Sequence of the first protein:
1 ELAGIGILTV

Interface contacts:
Residue W148 in the second protein is in contact with residue V10 in the first protein (closest heavy-atom distance 3.9 Å).
Residue H71 in the second protein contacts residue L2 in the first protein (closest heavy-atom distance 4.5 Å).
Residue Y160 in the second protein is in contact with residue A3 in the first protein (closest heavy-atom distance 3.5 Å).
Residue T74 in the second protein contacts residue L8 in the first protein (closest heavy-atom distance 4.1 Å).
Residue Y100 in the second protein contacts residue I7 in the first protein (closest heavy-atom distance 4.1 Å).
Residue T74 in the second protein is in contact with residue I7 in the first protein (closest heavy-atom distance 3.8 Å).
Residue V153 in the second protein contacts residue G6 in the first protein (closest heavy-atom distance 3.4 Å).
Residue Y8 in the second protein interacts with residue E1 in the first protein (closest heavy-atom distance 3.2 Å).
Residue W148 in the second protein interacts with residue T9 in the first protein (closest heavy-atom distance 3.1 Å).
Residue W148 in the second protein is in contact with residue L8 in the first protein (closest heavy-atom distance 3.2 Å).
Residue T81 in the second protein contacts residue V10 in the first protein (closest heavy-atom distance 3.7 Å).
Residue Y60 in the second protein is in contact with residue E1 in the first protein (closest heavy-atom distance 4.0 Å).
Residue L157 in the second protein is in contact with residue G6 in the first protein (closest heavy-atom distance 3.4 Å).
Residue Y117 in the second protein interacts with residue V10 in the first protein (closest heavy-atom distance 3.7 Å).
Residue Q156 in the second protein is in contact with residue G6 in the first protein (closest heavy-atom distance 2.9 Å).
Residue H71 in the second protein interacts with residue A3 in the first protein (closest heavy-atom distance 3.4 Å).
Residue L157 in the second protein interacts with residue I5 in the first protein (closest heavy-atom distance 3.9 Å).
Residue M6 in the second protein contacts residue E1 in the first protein (closest heavy-atom distance 3.6 Å).
Residue Y160 in the second protein contacts residue L2 in the first protein (closest heavy-atom distance 3.8 Å).
Residue Y100 in the second protein is in contact with residue A3 in the first protein (closest heavy-atom distance 3.3 Å).
Residue T74 in the second protein contacts residue T9 in the first protein (closest heavy-atom distance 4.0 Å).
Residue R98 in the second protein contacts residue L8 in the first protein (closest heavy-atom distance 4.5 Å).
Residue E64 in the second protein is in contact with residue L2 in the first protein (closest heavy-atom distance 3.0 Å).
Residue K67 in the second protein interacts with residue E1 in the first protein (closest heavy-atom distance 3.3 Å).
Residue W168 in the second protein contacts residue E1 in the first protein (closest heavy-atom distance 2.9 Å).
Residue V77 in the second protein contacts residue T9 in the first protein (closest heavy-atom distance 4.1 Å).
Residue K67 in the second protein interacts with residue L2 in the first protein (closest heavy-atom distance 3.0 Å).
Residue V153 in the second protein contacts residue L8 in the first protein (closest heavy-atom distance 3.8 Å).
Residue Y8 in the second protein contacts residue L2 in the first protein (closest heavy-atom distance 3.6 Å).
Residue K147 in the second protein contacts residue L8 in the first protein (closest heavy-atom distance 4.1 Å).
Residue D78 in the second protein contacts residue V10 in the first protein (closest heavy-atom distance 3.0 Å).
Residue K147 in the second protein interacts with residue T9 in the first protein (closest heavy-atom distance 2.7 Å).
Residue Y85 in the second protein is in contact with residue V10 in the first protein (closest heavy-atom distance 2.9 Å).
Residue H115 in the second protein interacts with residue G6 in the first protein (closest heavy-atom distance 4.7 Å).
Residue E64 in the second protein interacts with residue E1 in the first protein (closest heavy-atom distance 3.1 Å).
Residue D78 in the second protein contacts residue L8 in the first protein (closest heavy-atom distance 4.6 Å).
Residue V68 in the second protein contacts residue L2 in the first protein (closest heavy-atom distance 3.4 Å).
Residue K147 in the second protein is in contact with residue V10 in the first protein (closest heavy-atom distance 3.4 Å).
Residue H71 in the second protein contacts residue I7 in the first protein (closest heavy-atom distance 3.6 Å).
Residue T164 in the second protein interacts with residue E1 in the first protein (closest heavy-atom distance 3.6 Å).
Residue Q156 in the second protein is in contact with residue I7 in the first protein (closest heavy-atom distance 4.9 Å).
Residue K67 in the second protein is in contact with residue G4 in the first protein (closest heavy-atom distance 3.7 Å).
Residue A151 in the second protein is in contact with residue L8 in the first protein (closest heavy-atom distance 3.6 Å).
Residue T144 in the second protein contacts residue V10 in the first protein (closest heavy-atom distance 2.9 Å).
Residue H115 in the second protein contacts residue I7 in the first protein (closest heavy-atom distance 4.7 Å).
Residue M46 in the second protein is in contact with residue L2 in the first protein (closest heavy-atom distance 3.6 Å).
Residue Y124 in the second protein interacts with residue V10 in the first protein (closest heavy-atom distance 4.4 Å).
Residue L82 in the second protein contacts residue V10 in the first protein (closest heavy-atom distance 4.0 Å).
Residue K67 in the second protein contacts residue A3 in the first protein (closest heavy-atom distance 4.0 Å).
Residue Y172 in the second protein is in contact with residue E1 in the first protein (closest heavy-atom distance 3.2 Å).
Residue R98 in the second protein is in contact with residue G6 in the first protein (closest heavy-atom distance 4.9 Å).
Residue Y160 in the second protein contacts residue E1 in the first protein (closest heavy-atom distance 2.5 Å).
Residue A159 in the second protein contacts residue I5 in the first protein (closest heavy-atom distance 4.3 Å).
Residue Q156 in the second protein contacts residue I5 in the first protein (closest heavy-atom distance 3.4 Å).
Residue Y100 in the second protein is in contact with residue L2 in the first protein (closest heavy-atom distance 3.6 Å).
Residue F10 in the second protein contacts residue L2 in the first protein (closest heavy-atom distance 3.6 Å).
Residue Y160 in the second protein is in contact with residue I5 in the first protein (closest heavy-atom distance 4.6 Å).
Residue R98 in the second protein contacts residue I7 in the first protein (closest heavy-atom distance 3.8 Å).
Residue D78 in the second protein is in contact with residue T9 in the first protein (closest heavy-atom distance 3.4 Å).
Residue L157 in the second protein interacts with residue I7 in the first protein (closest heavy-atom distance 4.8 Å).

Sequence of the second protein:
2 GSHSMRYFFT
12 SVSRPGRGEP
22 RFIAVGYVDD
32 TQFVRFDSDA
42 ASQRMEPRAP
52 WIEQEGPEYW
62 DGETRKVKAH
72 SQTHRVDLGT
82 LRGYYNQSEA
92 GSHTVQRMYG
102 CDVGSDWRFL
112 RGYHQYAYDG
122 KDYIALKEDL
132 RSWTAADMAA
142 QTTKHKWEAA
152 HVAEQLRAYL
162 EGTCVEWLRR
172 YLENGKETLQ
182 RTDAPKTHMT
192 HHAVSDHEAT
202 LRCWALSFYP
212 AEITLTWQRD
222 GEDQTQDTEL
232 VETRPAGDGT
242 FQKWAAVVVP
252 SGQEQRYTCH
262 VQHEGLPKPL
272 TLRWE

This data describes a binding interaction between two proteins.